Sequence of chain B:
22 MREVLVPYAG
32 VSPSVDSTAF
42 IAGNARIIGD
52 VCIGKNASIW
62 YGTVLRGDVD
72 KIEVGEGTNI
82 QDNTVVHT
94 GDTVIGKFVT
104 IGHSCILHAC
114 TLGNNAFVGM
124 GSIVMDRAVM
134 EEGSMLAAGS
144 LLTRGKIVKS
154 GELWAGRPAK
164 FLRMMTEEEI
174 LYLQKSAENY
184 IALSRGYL

Sequence of chain A:
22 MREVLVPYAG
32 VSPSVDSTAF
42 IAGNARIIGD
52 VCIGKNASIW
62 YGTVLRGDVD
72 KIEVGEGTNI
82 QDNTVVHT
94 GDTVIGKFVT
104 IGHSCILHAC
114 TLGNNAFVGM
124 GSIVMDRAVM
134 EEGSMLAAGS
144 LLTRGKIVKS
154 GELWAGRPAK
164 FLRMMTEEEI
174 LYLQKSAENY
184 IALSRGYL

These two protein chains interact to form a complex.

Residue-level contacts at the interface:
Residue R160 in chain A interacts with residue G124 in chain B (closest heavy-atom distance 4.5 Å).
Residue D69 in chain A contacts residue W61 in chain B (closest heavy-atom distance 4.2 Å).
Residue L144 in chain A interacts with residue G142 in chain B (closest heavy-atom distance 4.7 Å).
Residue V65 in chain A contacts residue D83 in chain B (closest heavy-atom distance 3.6 Å).
Residue M128 in chain A interacts with residue M123 in chain B (closest heavy-atom distance 2.9 Å).
Residue V65 in chain A interacts with residue Y62 in chain B (closest heavy-atom distance 3.8 Å).
Residue I109 in chain A interacts with residue G124 in chain B (closest heavy-atom distance 3.6 Å).
Residue Y29 in chain A contacts residue A185 in chain B (closest heavy-atom distance 4.9 Å).
Residue R67 in chain A interacts with residue H106 in chain B (closest heavy-atom distance 3.6 Å).
Residue V127 in chain A is in contact with residue M123 in chain B (closest heavy-atom distance 4.4 Å).
Residue V86 in chain A interacts with residue H106 in chain B (closest heavy-atom distance 3.5 Å).
Residue V65 in chain A is in contact with residue N84 in chain B (closest heavy-atom distance 4.1 Å).
Residue H88 in chain A contacts residue H106 in chain B (closest heavy-atom distance 3.4 Å).
Residue R67 in chain A is in contact with residue W61 in chain B (closest heavy-atom distance 3.6 Å).
Residue I109 in chain A interacts with residue M123 in chain B (closest heavy-atom distance 3.7 Å).
Residue I126 in chain A contacts residue M123 in chain B (closest heavy-atom distance 3.6 Å).
Residue V27 in chain A contacts residue Y62 in chain B (closest heavy-atom distance 3.8 Å).
Residue R47 in chain A is in contact with residue N45 in chain B (closest heavy-atom distance 3.6 Å).
Residue R67 in chain A contacts residue Y190 in chain B (closest heavy-atom distance 3.4 Å).
Residue R67 in chain A contacts residue Q82 in chain B (closest heavy-atom distance 4.4 Å).
Residue I126 in chain A contacts residue G142 in chain B (closest heavy-atom distance 4.1 Å).
Residue V27 in chain A interacts with residue Y190 in chain B (closest heavy-atom distance 4.6 Å).
Residue I126 in chain A contacts residue G124 in chain B (closest heavy-atom distance 4.0 Å).
Residue Y29 in chain A contacts residue Y190 in chain B (closest heavy-atom distance 3.6 Å).
Residue H111 in chain A contacts residue M123 in chain B (closest heavy-atom distance 3.9 Å).
Residue I49 in chain A contacts residue Y190 in chain B (closest heavy-atom distance 3.4 Å).
Residue A30 in chain A contacts residue G189 in chain B (closest heavy-atom distance 4.7 Å).
Residue H88 in chain A interacts with residue Y183 in chain B (closest heavy-atom distance 3.3 Å).
Residue R160 in chain A interacts with residue G142 in chain B (closest heavy-atom distance 3.3 Å).
Residue L144 in chain A contacts residue A141 in chain B (closest heavy-atom distance 3.8 Å).
Residue Y29 in chain A contacts residue L186 in chain B (closest heavy-atom distance 3.4 Å).
Residue G63 in chain A interacts with residue N84 in chain B (closest heavy-atom distance 3.3 Å).
Residue R67 in chain A contacts residue Y183 in chain B (closest heavy-atom distance 2.9 Å).
Residue N84 in chain A is in contact with residue N84 in chain B (closest heavy-atom distance 3.0 Å).
Residue M128 in chain A interacts with residue A141 in chain B (closest heavy-atom distance 3.9 Å).
Residue V86 in chain A is in contact with residue S107 in chain B (closest heavy-atom distance 3.6 Å).
Residue V86 in chain A is in contact with residue N84 in chain B (closest heavy-atom distance 3.5 Å).
Residue D69 in chain A contacts residue L186 in chain B (closest heavy-atom distance 3.6 Å).
Residue R160 in chain A interacts with residue R160 in chain B (closest heavy-atom distance 3.3 Å).
Residue N84 in chain A contacts residue S107 in chain B (closest heavy-atom distance 4.7 Å).
Residue N45 in chain A contacts residue N45 in chain B (closest heavy-atom distance 4.3 Å).
Residue D69 in chain A is in contact with residue Y190 in chain B (closest heavy-atom distance 2.6 Å).
Residue H88 in chain A contacts residue L186 in chain B (closest heavy-atom distance 4.5 Å).
Residue T85 in chain A interacts with residue N84 in chain B (closest heavy-atom distance 4.4 Å).
Residue R67 in chain A contacts residue L186 in chain B (closest heavy-atom distance 3.5 Å).
Residue R67 in chain A is in contact with residue Y62 in chain B (closest heavy-atom distance 4.1 Å).
Residue R47 in chain A is in contact with residue Y62 in chain B (closest heavy-atom distance 3.8 Å).
Residue I49 in chain A interacts with residue Y62 in chain B (closest heavy-atom distance 3.6 Å).
Residue V70 in chain A is in contact with residue L186 in chain B (closest heavy-atom distance 3.7 Å).
Residue V86 in chain A interacts with residue D83 in chain B (closest heavy-atom distance 4.0 Å).
Residue Y29 in chain A contacts residue G189 in chain B (closest heavy-atom distance 4.0 Å).
Residue R67 in chain A is in contact with residue D83 in chain B (closest heavy-atom distance 2.8 Å).
Residue I109 in chain A is in contact with residue H106 in chain B (closest heavy-atom distance 3.6 Å).
Residue H111 in chain A contacts residue H106 in chain B (closest heavy-atom distance 2.9 Å).
Residue I109 in chain A is in contact with residue S107 in chain B (closest heavy-atom distance 3.7 Å).